Sequence of chain A:
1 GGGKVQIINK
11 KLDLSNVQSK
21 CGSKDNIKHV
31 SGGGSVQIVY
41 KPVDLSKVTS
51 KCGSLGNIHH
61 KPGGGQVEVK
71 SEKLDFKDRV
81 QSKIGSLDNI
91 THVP

Sequence of chain B:
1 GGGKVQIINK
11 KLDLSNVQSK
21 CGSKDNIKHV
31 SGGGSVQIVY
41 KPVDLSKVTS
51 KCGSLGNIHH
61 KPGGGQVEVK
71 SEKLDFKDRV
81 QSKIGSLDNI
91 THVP

Contacts between the two chains:
Residue I90 in chain A contacts residue T91 in chain B (closest heavy-atom distance 3.0 Å).
Residue K61 in chain A is in contact with residue H60 in chain B (closest heavy-atom distance 3.0 Å).
Residue G56 in chain A contacts residue L55 in chain B (closest heavy-atom distance 2.6 Å).
Residue Q6 in chain A contacts residue V5 in chain B (closest heavy-atom distance 2.9 Å).
Residue L45 in chain A contacts residue D44 in chain B (closest heavy-atom distance 2.8 Å).
Residue Q18 in chain A is in contact with residue Q18 in chain B (closest heavy-atom distance 3.0 Å).
Residue G53 in chain A contacts residue S54 in chain B (closest heavy-atom distance 2.8 Å).
Residue F76 in chain A interacts with residue D75 in chain B (closest heavy-atom distance 2.8 Å).
Residue D78 in chain A is in contact with residue K11 in chain B (closest heavy-atom distance 3.0 Å).
Residue H59 in chain A contacts residue H60 in chain B (closest heavy-atom distance 3.0 Å).
Residue N16 in chain A contacts residue V17 in chain B (closest heavy-atom distance 2.9 Å).
Residue E68 in chain A is in contact with residue V67 in chain B (closest heavy-atom distance 3.0 Å).
Residue E68 in chain A interacts with residue E68 in chain B (closest heavy-atom distance 3.0 Å).
Residue T49 in chain A interacts with residue Q37 in chain B (closest heavy-atom distance 3.0 Å).
Residue L12 in chain A is in contact with residue D13 in chain B (closest heavy-atom distance 2.9 Å).
Residue Q18 in chain A is in contact with residue V17 in chain B (closest heavy-atom distance 2.9 Å).
Residue E68 in chain A is in contact with residue V69 in chain B (closest heavy-atom distance 2.9 Å).
Residue I8 in chain A is in contact with residue N9 in chain B (closest heavy-atom distance 3.0 Å).
Residue R79 in chain A is in contact with residue D78 in chain B (closest heavy-atom distance 3.0 Å).
Residue L74 in chain A contacts residue D75 in chain B (closest heavy-atom distance 3.0 Å).
Residue N57 in chain A contacts residue G56 in chain B (closest heavy-atom distance 3.0 Å).
Residue S86 in chain A interacts with residue L87 in chain B (closest heavy-atom distance 2.8 Å).
Residue K4 in chain A contacts residue V5 in chain B (closest heavy-atom distance 3.0 Å).
Residue N26 in chain A is in contact with residue D25 in chain B (closest heavy-atom distance 3.0 Å).
Residue L14 in chain A contacts residue D13 in chain B (closest heavy-atom distance 2.9 Å).
Residue K51 in chain A interacts with residue S50 in chain B (closest heavy-atom distance 3.0 Å).
Residue T49 in chain A is in contact with residue V48 in chain B (closest heavy-atom distance 3.0 Å).
Residue Q6 in chain A interacts with residue I7 in chain B (closest heavy-atom distance 3.0 Å).
Residue H92 in chain A is in contact with residue V93 in chain B (closest heavy-atom distance 3.0 Å).
Residue G64 in chain A contacts residue Q66 in chain B (closest heavy-atom distance 2.9 Å).
Residue R79 in chain A interacts with residue V80 in chain B (closest heavy-atom distance 2.9 Å).
Residue H59 in chain A contacts residue I58 in chain B (closest heavy-atom distance 2.8 Å).
Residue K28 in chain A interacts with residue I27 in chain B (closest heavy-atom distance 2.8 Å).
Residue V43 in chain A is in contact with residue P42 in chain B (closest heavy-atom distance 3.0 Å).
Residue V36 in chain A is in contact with residue Q37 in chain B (closest heavy-atom distance 2.9 Å).
Residue K47 in chain A interacts with residue S46 in chain B (closest heavy-atom distance 3.0 Å).
Residue G32 in chain A is in contact with residue S31 in chain B (closest heavy-atom distance 3.0 Å).
Residue V30 in chain A is in contact with residue S31 in chain B (closest heavy-atom distance 3.0 Å).
Residue L12 in chain A is in contact with residue K11 in chain B (closest heavy-atom distance 3.0 Å).
Residue G85 in chain A interacts with residue S86 in chain B (closest heavy-atom distance 2.7 Å).
Residue V36 in chain A contacts residue S35 in chain B (closest heavy-atom distance 3.0 Å).
Residue K10 in chain A interacts with residue N9 in chain B (closest heavy-atom distance 2.9 Å).
Residue Q81 in chain A is in contact with residue Q81 in chain B (closest heavy-atom distance 2.8 Å).
Residue N57 in chain A is in contact with residue I58 in chain B (closest heavy-atom distance 3.0 Å).
Residue I38 in chain A interacts with residue V39 in chain B (closest heavy-atom distance 3.0 Å).
Residue Q66 in chain A contacts residue V67 in chain B (closest heavy-atom distance 3.0 Å).
Residue D88 in chain A contacts residue N89 in chain B (closest heavy-atom distance 2.9 Å).
Residue H92 in chain A is in contact with residue T91 in chain B (closest heavy-atom distance 2.9 Å).
Residue L14 in chain A contacts residue S15 in chain B (closest heavy-atom distance 2.9 Å).
Residue K83 in chain A contacts residue I84 in chain B (closest heavy-atom distance 3.0 Å).
Residue H60 in chain A interacts with residue S31 in chain B (closest heavy-atom distance 3.0 Å).
Residue I8 in chain A contacts residue I7 in chain B (closest heavy-atom distance 2.9 Å).
Residue G63 in chain A is in contact with residue P62 in chain B (closest heavy-atom distance 2.8 Å).
Residue Y40 in chain A is in contact with residue K41 in chain B (closest heavy-atom distance 2.7 Å).
Residue K70 in chain A contacts residue V69 in chain B (closest heavy-atom distance 2.9 Å).
Residue Y40 in chain A is in contact with residue V39 in chain B (closest heavy-atom distance 3.0 Å).
Residue G32 in chain A contacts residue G33 in chain B (closest heavy-atom distance 2.9 Å).
Residue I38 in chain A is in contact with residue Q37 in chain B (closest heavy-atom distance 2.9 Å).
Residue N26 in chain A contacts residue I27 in chain B (closest heavy-atom distance 2.9 Å).
Residue F76 in chain A contacts residue K77 in chain B (closest heavy-atom distance 2.8 Å).

This data describes a binding interaction between two proteins.